The following describes two proteins that form a bound complex.

Sequence of the second protein:
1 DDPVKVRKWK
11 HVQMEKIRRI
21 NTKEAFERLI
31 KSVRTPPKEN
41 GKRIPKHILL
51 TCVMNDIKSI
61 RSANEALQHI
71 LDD

Sequence of the first protein:
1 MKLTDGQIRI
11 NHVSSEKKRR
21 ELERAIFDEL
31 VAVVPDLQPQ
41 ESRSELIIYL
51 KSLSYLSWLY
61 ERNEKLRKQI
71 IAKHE

Interface contacts:
Residue R62 in the first protein contacts residue N64 in the second protein (closest heavy-atom distance 3.9 Å).
Residue E29 in the first protein contacts residue M54 in the second protein (closest heavy-atom distance 3.8 Å).
Residue E45 in the first protein is in contact with residue K46 in the second protein (closest heavy-atom distance 3.1 Å).
Residue L22 in the first protein interacts with residue H47 in the second protein (closest heavy-atom distance 3.9 Å).
Residue K73 in the first protein contacts residue L71 in the second protein (closest heavy-atom distance 3.5 Å).
Residue I26 in the first protein interacts with residue H47 in the second protein (closest heavy-atom distance 3.9 Å).
Residue Y60 in the first protein is in contact with residue I60 in the second protein (closest heavy-atom distance 4.0 Å).
Residue Y49 in the first protein interacts with residue T22 in the second protein (closest heavy-atom distance 3.9 Å).
Residue Y60 in the first protein interacts with residue D56 in the second protein (closest heavy-atom distance 4.2 Å).
Residue L59 in the first protein interacts with residue I60 in the second protein (closest heavy-atom distance 3.5 Å).
Residue R67 in the first protein contacts residue L67 in the second protein (closest heavy-atom distance 3.6 Å).
Residue R62 in the first protein interacts with residue Q68 in the second protein (closest heavy-atom distance 2.9 Å).
Residue L30 in the first protein interacts with residue V53 in the second protein (closest heavy-atom distance 3.9 Å).
Residue I26 in the first protein interacts with residue T51 in the second protein (closest heavy-atom distance 4.0 Å).
Residue Y49 in the first protein interacts with residue L29 in the second protein (closest heavy-atom distance 3.9 Å).
Residue Y49 in the first protein is in contact with residue F26 in the second protein (closest heavy-atom distance 3.6 Å).
Residue V33 in the first protein interacts with residue M54 in the second protein (closest heavy-atom distance 3.9 Å).
Residue V34 in the first protein is in contact with residue I57 in the second protein (closest heavy-atom distance 4.1 Å).
Residue Q69 in the first protein contacts residue L71 in the second protein (closest heavy-atom distance 3.1 Å).
Residue L59 in the first protein is in contact with residue R61 in the second protein (closest heavy-atom distance 4.0 Å).
Residue L56 in the first protein interacts with residue I57 in the second protein (closest heavy-atom distance 4.1 Å).
Residue L56 in the first protein interacts with residue S32 in the second protein (closest heavy-atom distance 4.0 Å).
Residue L53 in the first protein is in contact with residue L29 in the second protein (closest heavy-atom distance 3.8 Å).
Residue I26 in the first protein interacts with residue L50 in the second protein (closest heavy-atom distance 3.8 Å).
Residue E45 in the first protein interacts with residue T22 in the second protein (closest heavy-atom distance 3.6 Å).
Residue L59 in the first protein contacts residue N64 in the second protein (closest heavy-atom distance 3.1 Å).
Residue N63 in the first protein interacts with residue L67 in the second protein (closest heavy-atom distance 3.8 Å).
Residue V33 in the first protein interacts with residue I57 in the second protein (closest heavy-atom distance 4.0 Å).
Residue L30 in the first protein interacts with residue I57 in the second protein (closest heavy-atom distance 3.8 Å).
Residue L46 in the first protein interacts with residue T22 in the second protein (closest heavy-atom distance 3.9 Å).
Residue L66 in the first protein is in contact with residue N64 in the second protein (closest heavy-atom distance 3.6 Å).
Residue R19 in the first protein is in contact with residue H47 in the second protein (closest heavy-atom distance 4.0 Å).
Residue I70 in the first protein is in contact with residue I70 in the second protein (closest heavy-atom distance 3.8 Å).
Residue L53 in the first protein interacts with residue R28 in the second protein (closest heavy-atom distance 3.9 Å).
Residue L30 in the first protein is in contact with residue M54 in the second protein (closest heavy-atom distance 3.5 Å).
Residue V33 in the first protein is in contact with residue R61 in the second protein (closest heavy-atom distance 4.0 Å).
Residue L66 in the first protein is in contact with residue Q68 in the second protein (closest heavy-atom distance 3.8 Å).
Residue L66 in the first protein is in contact with residue L67 in the second protein (closest heavy-atom distance 3.9 Å).
Residue L50 in the first protein is in contact with residue A25 in the second protein (closest heavy-atom distance 3.9 Å).
Residue L56 in the first protein contacts residue V33 in the second protein (closest heavy-atom distance 3.7 Å).
Residue Y49 in the first protein contacts residue K46 in the second protein (closest heavy-atom distance 3.4 Å).
Residue E23 in the first protein interacts with residue H47 in the second protein (closest heavy-atom distance 3.9 Å).
Residue Y49 in the first protein contacts residue L50 in the second protein (closest heavy-atom distance 3.7 Å).
Residue Y55 in the first protein contacts residue R61 in the second protein (closest heavy-atom distance 3.3 Å).
Residue F27 in the first protein is in contact with residue L50 in the second protein (closest heavy-atom distance 3.7 Å).
Residue Y55 in the first protein contacts residue I57 in the second protein (closest heavy-atom distance 3.8 Å).
Residue L59 in the first protein is in contact with residue I57 in the second protein (closest heavy-atom distance 4.1 Å).
Residue K73 in the first protein contacts residue D73 in the second protein (closest heavy-atom distance 2.6 Å).
Residue L56 in the first protein is in contact with residue L29 in the second protein (closest heavy-atom distance 4.2 Å).
Residue N63 in the first protein contacts residue I60 in the second protein (closest heavy-atom distance 3.4 Å).
Residue L53 in the first protein interacts with residue S32 in the second protein (closest heavy-atom distance 3.8 Å).
Residue I26 in the first protein interacts with residue M54 in the second protein (closest heavy-atom distance 4.1 Å).
Residue L46 in the first protein is in contact with residue A25 in the second protein (closest heavy-atom distance 3.6 Å).
Residue I70 in the first protein is in contact with residue L71 in the second protein (closest heavy-atom distance 3.8 Å).
Residue L46 in the first protein interacts with residue N21 in the second protein (closest heavy-atom distance 3.5 Å).
Residue E29 in the first protein is in contact with residue K58 in the second protein (closest heavy-atom distance 4.2 Å).
Residue I70 in the first protein is in contact with residue L67 in the second protein (closest heavy-atom distance 3.8 Å).
Residue N63 in the first protein is in contact with residue N64 in the second protein (closest heavy-atom distance 2.9 Å).
Residue Y49 in the first protein is in contact with residue A25 in the second protein (closest heavy-atom distance 4.0 Å).
Residue N63 in the first protein contacts residue A63 in the second protein (closest heavy-atom distance 4.0 Å).